Sequence of chain A:
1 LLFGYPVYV

Contacts between the two chains:
Residue K146 in chain B contacts residue V9 in chain A (closest heavy-atom distance 2.9 Å).
Residue M5 in chain B is in contact with residue L1 in chain A (closest heavy-atom distance 3.7 Å).
Residue Y116 in chain B contacts residue V7 in chain A (closest heavy-atom distance 3.9 Å).
Residue D77 in chain B is in contact with residue V7 in chain A (closest heavy-atom distance 4.4 Å).
Residue T73 in chain B contacts residue V7 in chain A (closest heavy-atom distance 3.4 Å).
Residue Q155 in chain B contacts residue F3 in chain A (closest heavy-atom distance 3.6 Å).
Residue Y7 in chain B contacts residue L1 in chain A (closest heavy-atom distance 2.9 Å).
Residue H70 in chain B is in contact with residue L2 in chain A (closest heavy-atom distance 4.1 Å).
Residue T73 in chain B interacts with residue P6 in chain A (closest heavy-atom distance 4.1 Å).
Residue M45 in chain B interacts with residue L2 in chain A (closest heavy-atom distance 3.5 Å).
Residue Y116 in chain B is in contact with residue V9 in chain A (closest heavy-atom distance 3.8 Å).
Residue L81 in chain B contacts residue V9 in chain A (closest heavy-atom distance 3.9 Å).
Residue L156 in chain B contacts residue F3 in chain A (closest heavy-atom distance 3.9 Å).
Residue Q155 in chain B is in contact with residue Y5 in chain A (closest heavy-atom distance 3.3 Å).
Residue V76 in chain B interacts with residue Y8 in chain A (closest heavy-atom distance 4.0 Å).
Residue K66 in chain B interacts with residue L1 in chain A (closest heavy-atom distance 3.4 Å).
Residue V152 in chain B contacts residue V7 in chain A (closest heavy-atom distance 4.0 Å).
Residue T163 in chain B interacts with residue L1 in chain A (closest heavy-atom distance 3.8 Å).
Residue Y7 in chain B interacts with residue L2 in chain A (closest heavy-atom distance 3.5 Å).
Residue W147 in chain B interacts with residue Y8 in chain A (closest heavy-atom distance 2.8 Å).
Residue F9 in chain B contacts residue L2 in chain A (closest heavy-atom distance 3.6 Å).
Residue D77 in chain B interacts with residue Y8 in chain A (closest heavy-atom distance 3.5 Å).
Residue K66 in chain B contacts residue F3 in chain A (closest heavy-atom distance 3.9 Å).
Residue T143 in chain B is in contact with residue Y8 in chain A (closest heavy-atom distance 4.7 Å).
Residue F33 in chain B is in contact with residue L1 in chain A (closest heavy-atom distance 4.9 Å).
Residue Y159 in chain B contacts residue L1 in chain A (closest heavy-atom distance 2.7 Å).
Residue T73 in chain B interacts with residue Y8 in chain A (closest heavy-atom distance 3.7 Å).
Residue E63 in chain B is in contact with residue L1 in chain A (closest heavy-atom distance 3.1 Å).
Residue K66 in chain B contacts residue L2 in chain A (closest heavy-atom distance 2.8 Å).
Residue H70 in chain B interacts with residue F3 in chain A (closest heavy-atom distance 3.1 Å).
Residue H114 in chain B is in contact with residue V7 in chain A (closest heavy-atom distance 4.5 Å).
Residue K146 in chain B contacts residue Y8 in chain A (closest heavy-atom distance 3.6 Å).
Residue Y59 in chain B interacts with residue L1 in chain A (closest heavy-atom distance 3.6 Å).
Residue Y84 in chain B interacts with residue V9 in chain A (closest heavy-atom distance 2.8 Å).
Residue T80 in chain B contacts residue V9 in chain A (closest heavy-atom distance 3.6 Å).
Residue T143 in chain B interacts with residue V9 in chain A (closest heavy-atom distance 2.7 Å).
Residue V67 in chain B is in contact with residue L2 in chain A (closest heavy-atom distance 3.5 Å).
Residue W147 in chain B contacts residue V9 in chain A (closest heavy-atom distance 4.1 Å).
Residue Y99 in chain B interacts with residue L2 in chain A (closest heavy-atom distance 3.3 Å).
Residue R97 in chain B interacts with residue F3 in chain A (closest heavy-atom distance 4.3 Å).
Residue W167 in chain B interacts with residue L1 in chain A (closest heavy-atom distance 3.6 Å).
Residue D77 in chain B interacts with residue V9 in chain A (closest heavy-atom distance 2.9 Å).
Residue R97 in chain B interacts with residue V7 in chain A (closest heavy-atom distance 3.7 Å).
Residue K66 in chain B contacts residue G4 in chain A (closest heavy-atom distance 3.6 Å).
Residue Y159 in chain B is in contact with residue F3 in chain A (closest heavy-atom distance 3.4 Å).
Residue Y99 in chain B is in contact with residue F3 in chain A (closest heavy-atom distance 3.0 Å).
Residue E63 in chain B contacts residue L2 in chain A (closest heavy-atom distance 2.8 Å).
Residue W147 in chain B interacts with residue V7 in chain A (closest heavy-atom distance 3.5 Å).
Residue Y171 in chain B is in contact with residue L1 in chain A (closest heavy-atom distance 2.9 Å).
Residue Y159 in chain B is in contact with residue L2 in chain A (closest heavy-atom distance 3.7 Å).
Residue Y123 in chain B is in contact with residue V9 in chain A (closest heavy-atom distance 4.1 Å).

Sequence of chain B:
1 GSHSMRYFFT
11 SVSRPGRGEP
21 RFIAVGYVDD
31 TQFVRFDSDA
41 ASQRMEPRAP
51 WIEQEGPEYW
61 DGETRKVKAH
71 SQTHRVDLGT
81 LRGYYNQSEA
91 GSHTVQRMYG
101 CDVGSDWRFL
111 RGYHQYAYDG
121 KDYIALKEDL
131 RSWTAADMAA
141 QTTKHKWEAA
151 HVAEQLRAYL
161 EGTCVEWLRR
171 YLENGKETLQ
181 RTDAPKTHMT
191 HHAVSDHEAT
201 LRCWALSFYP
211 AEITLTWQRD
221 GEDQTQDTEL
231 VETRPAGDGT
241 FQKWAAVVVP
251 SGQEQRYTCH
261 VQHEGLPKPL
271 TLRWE

This data describes a binding interaction between two proteins.